Residue-level contacts at the interface:
Residue Q62 in protein 2 interacts with residue T97 in protein 1 (closest heavy-atom distance 1.8 Å).
Residue T77 in protein 2 interacts with residue I1 in protein 1 (closest heavy-atom distance 3.7 Å).
Residue F64 in protein 2 is in contact with residue D66 in protein 1 (closest heavy-atom distance 3.1 Å).
Residue T58 in protein 2 contacts residue S6 in protein 1 (closest heavy-atom distance 3.9 Å).
Residue Q62 in protein 2 is in contact with residue L41 in protein 1 (closest heavy-atom distance 2.1 Å).
Residue Y61 in protein 2 interacts with residue A99 in protein 1 (closest heavy-atom distance 3.9 Å).
Residue A69 in protein 2 interacts with residue F68 in protein 1 (closest heavy-atom distance 2.3 Å).
Residue D72 in protein 2 contacts residue K105 in protein 1 (closest heavy-atom distance 3.1 Å).
Residue I119 in protein 2 contacts residue T122 in protein 1 (closest heavy-atom distance 3.4 Å).
Residue F68 in protein 2 contacts residue F68 in protein 1 (closest heavy-atom distance 3.7 Å).
Residue S70 in protein 2 interacts with residue F68 in protein 1 (closest heavy-atom distance 3.6 Å).
Residue S67 in protein 2 contacts residue D66 in protein 1 (closest heavy-atom distance 2.8 Å).
Residue P118 in protein 2 contacts residue T122 in protein 1 (closest heavy-atom distance 3.9 Å).
Residue V47 in protein 2 is in contact with residue L41 in protein 1 (closest heavy-atom distance 3.6 Å).
Residue A60 in protein 2 interacts with residue G9 in protein 1 (closest heavy-atom distance 3.7 Å).
Residue D65 in protein 2 contacts residue D65 in protein 1 (closest heavy-atom distance 2.3 Å).
Residue W120 in protein 2 is in contact with residue P123 in protein 1 (closest heavy-atom distance 1.9 Å).
Residue W120 in protein 2 is in contact with residue A125 in protein 1 (closest heavy-atom distance 3.0 Å).
Residue T110 in protein 2 is in contact with residue S111 in protein 1 (closest heavy-atom distance 3.8 Å).
Residue T110 in protein 2 is in contact with residue A113 in protein 1 (closest heavy-atom distance 2.3 Å).
Residue P109 in protein 2 interacts with residue S111 in protein 1 (closest heavy-atom distance 3.5 Å).
Residue T110 in protein 2 is in contact with residue V112 in protein 1 (closest heavy-atom distance 3.2 Å).
Residue Y61 in protein 2 is in contact with residue Q39 in protein 1 (closest heavy-atom distance 3.5 Å).
Residue F71 in protein 2 is in contact with residue T37 in protein 1 (closest heavy-atom distance 3.6 Å).
Residue V63 in protein 2 is in contact with residue L41 in protein 1 (closest heavy-atom distance 2.0 Å).
Residue W120 in protein 2 interacts with residue T122 in protein 1 (closest heavy-atom distance 3.0 Å).
Residue K31 in protein 2 is in contact with residue I1 in protein 1 (closest heavy-atom distance 2.8 Å).
Residue K57 in protein 2 interacts with residue S6 in protein 1 (closest heavy-atom distance 3.6 Å).
Residue W120 in protein 2 is in contact with residue Y124 in protein 1 (closest heavy-atom distance 3.3 Å).
Residue T75 in protein 2 interacts with residue D2 in protein 1 (closest heavy-atom distance 3.3 Å).
Residue V112 in protein 2 is in contact with residue S115 in protein 1 (closest heavy-atom distance 2.8 Å).
Residue V112 in protein 2 contacts residue A113 in protein 1 (closest heavy-atom distance 2.5 Å).
Residue G74 in protein 2 is in contact with residue K105 in protein 1 (closest heavy-atom distance 4.0 Å).
Residue A60 in protein 2 contacts residue A99 in protein 1 (closest heavy-atom distance 3.7 Å).
Residue D66 in protein 2 is in contact with residue D66 in protein 1 (closest heavy-atom distance 1.1 Å).
Residue W120 in protein 2 contacts residue P126 in protein 1 (closest heavy-atom distance 3.8 Å).
Residue S111 in protein 2 contacts residue A113 in protein 1 (closest heavy-atom distance 3.4 Å).
Residue S111 in protein 2 contacts residue S115 in protein 1 (closest heavy-atom distance 4.0 Å).
Residue V49 in protein 2 is in contact with residue N10 in protein 1 (closest heavy-atom distance 2.6 Å).
Residue V48 in protein 2 contacts residue L41 in protein 1 (closest heavy-atom distance 3.6 Å).
Residue P109 in protein 2 contacts residue V112 in protein 1 (closest heavy-atom distance 4.0 Å).
Residue Q62 in protein 2 is in contact with residue A99 in protein 1 (closest heavy-atom distance 3.5 Å).
Residue P118 in protein 2 is in contact with residue W120 in protein 1 (closest heavy-atom distance 3.5 Å).
Residue Q62 in protein 2 is in contact with residue M98 in protein 1 (closest heavy-atom distance 3.8 Å).
Residue Q62 in protein 2 contacts residue A40 in protein 1 (closest heavy-atom distance 3.7 Å).
Residue P118 in protein 2 interacts with residue T121 in protein 1 (closest heavy-atom distance 3.7 Å).
Residue I119 in protein 2 is in contact with residue T121 in protein 1 (closest heavy-atom distance 2.9 Å).
Residue Q117 in protein 2 is in contact with residue W120 in protein 1 (closest heavy-atom distance 3.4 Å).
Residue V112 in protein 2 is in contact with residue I114 in protein 1 (closest heavy-atom distance 3.5 Å).
Residue I119 in protein 2 contacts residue W120 in protein 1 (closest heavy-atom distance 3.0 Å).
Residue V59 in protein 2 contacts residue N101 in protein 1 (closest heavy-atom distance 3.2 Å).
Residue A60 in protein 2 is in contact with residue V100 in protein 1 (closest heavy-atom distance 3.7 Å).
Residue T121 in protein 2 is in contact with residue T122 in protein 1 (closest heavy-atom distance 3.8 Å).
Residue K57 in protein 2 interacts with residue D4 in protein 1 (closest heavy-atom distance 1.6 Å).
Residue D65 in protein 2 is in contact with residue D66 in protein 1 (closest heavy-atom distance 3.9 Å).
Residue T58 in protein 2 contacts residue F8 in protein 1 (closest heavy-atom distance 3.0 Å).
Residue F64 in protein 2 interacts with residue L41 in protein 1 (closest heavy-atom distance 2.7 Å).
Residue A60 in protein 2 contacts residue N101 in protein 1 (closest heavy-atom distance 2.7 Å).
Residue Q62 in protein 2 contacts residue Q39 in protein 1 (closest heavy-atom distance 2.8 Å).
Residue Q117 in protein 2 interacts with residue I119 in protein 1 (closest heavy-atom distance 2.7 Å).

Sequence of protein 2:
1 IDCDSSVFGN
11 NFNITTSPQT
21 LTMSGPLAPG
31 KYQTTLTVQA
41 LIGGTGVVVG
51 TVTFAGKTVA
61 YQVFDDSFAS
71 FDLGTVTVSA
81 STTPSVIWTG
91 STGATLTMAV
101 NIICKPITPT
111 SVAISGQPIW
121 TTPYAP

The following describes two proteins that form a bound complex.

Sequence of protein 1:
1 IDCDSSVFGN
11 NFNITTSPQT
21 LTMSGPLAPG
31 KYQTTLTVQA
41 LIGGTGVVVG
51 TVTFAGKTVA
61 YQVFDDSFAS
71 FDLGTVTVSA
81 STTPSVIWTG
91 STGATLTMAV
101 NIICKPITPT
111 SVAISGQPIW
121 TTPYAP